These two protein chains interact to form a complex.

Sequence of chain B:
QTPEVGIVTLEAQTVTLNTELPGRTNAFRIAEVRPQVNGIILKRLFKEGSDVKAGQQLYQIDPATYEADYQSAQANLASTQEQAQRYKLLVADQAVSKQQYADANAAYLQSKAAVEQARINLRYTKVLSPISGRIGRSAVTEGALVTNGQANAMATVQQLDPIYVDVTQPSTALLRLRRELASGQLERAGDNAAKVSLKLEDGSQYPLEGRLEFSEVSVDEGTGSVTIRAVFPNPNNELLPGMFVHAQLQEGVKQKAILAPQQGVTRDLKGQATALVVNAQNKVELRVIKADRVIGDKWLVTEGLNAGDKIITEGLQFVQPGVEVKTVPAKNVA

Sequence of chain A:
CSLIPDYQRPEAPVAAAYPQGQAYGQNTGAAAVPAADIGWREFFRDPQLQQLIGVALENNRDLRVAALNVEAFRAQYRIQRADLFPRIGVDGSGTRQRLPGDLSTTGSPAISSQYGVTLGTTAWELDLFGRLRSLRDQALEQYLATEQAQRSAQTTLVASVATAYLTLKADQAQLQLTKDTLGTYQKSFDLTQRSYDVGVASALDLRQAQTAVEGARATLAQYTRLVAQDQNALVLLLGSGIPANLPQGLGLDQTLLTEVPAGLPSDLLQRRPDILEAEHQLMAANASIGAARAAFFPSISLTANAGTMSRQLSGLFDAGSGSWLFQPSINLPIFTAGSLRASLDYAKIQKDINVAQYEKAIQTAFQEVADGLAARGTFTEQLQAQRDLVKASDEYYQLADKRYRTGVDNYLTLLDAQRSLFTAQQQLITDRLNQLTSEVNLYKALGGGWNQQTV

Interface contacts:
Residue R403 in chain A interacts with residue A107 in chain B (closest heavy-atom distance 3.4 Å).
Residue L399 in chain A is in contact with residue Q106 in chain B (closest heavy-atom distance 4.9 Å).
Residue V408 in chain A interacts with residue R98 in chain B (closest heavy-atom distance 4.5 Å).
Residue T406 in chain A interacts with residue L101 in chain B (closest heavy-atom distance 4.3 Å).
Residue L399 in chain A contacts residue A107 in chain B (closest heavy-atom distance 4.2 Å).
Residue V408 in chain A contacts residue Y99 in chain B (closest heavy-atom distance 3.6 Å).
Residue T406 in chain A interacts with residue L102 in chain B (closest heavy-atom distance 3.2 Å).
Residue R403 in chain A contacts residue L102 in chain B (closest heavy-atom distance 3.7 Å).
Residue V408 in chain A is in contact with residue L102 in chain B (closest heavy-atom distance 3.8 Å).
Residue T406 in chain A interacts with residue R98 in chain B (closest heavy-atom distance 3.3 Å).
Residue K402 in chain A is in contact with residue D105 in chain B (closest heavy-atom distance 2.9 Å).
Residue G407 in chain A contacts residue R98 in chain B (closest heavy-atom distance 4.7 Å).
Residue K402 in chain A contacts residue L102 in chain B (closest heavy-atom distance 4.0 Å).
Residue L399 in chain A contacts residue D105 in chain B (closest heavy-atom distance 3.8 Å).